These two protein chains interact to form a complex.

Sequence of protein 2:
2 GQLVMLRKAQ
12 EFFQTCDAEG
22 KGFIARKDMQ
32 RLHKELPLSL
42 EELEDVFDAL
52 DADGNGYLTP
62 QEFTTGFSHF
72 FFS

Contacts between the two chains:
Residue L39 in protein 2 is in contact with residue S18 in protein 1 (closest heavy-atom distance 3.7 Å).
Residue F71 in protein 2 is in contact with residue N17 in protein 1 (closest heavy-atom distance 3.9 Å).
Residue C17 in protein 2 contacts residue F15 in protein 1 (closest heavy-atom distance 4.2 Å).
Residue L37 in protein 2 is in contact with residue S18 in protein 1 (closest heavy-atom distance 3.9 Å).
Residue L37 in protein 2 is in contact with residue L19 in protein 1 (closest heavy-atom distance 4.0 Å).
Residue D46 in protein 2 contacts residue V11 in protein 1 (closest heavy-atom distance 4.1 Å).
Residue E43 in protein 2 is in contact with residue V11 in protein 1 (closest heavy-atom distance 3.6 Å).
Residue F64 in protein 2 contacts residue F15 in protein 1 (closest heavy-atom distance 4.6 Å).
Residue M30 in protein 2 contacts residue F15 in protein 1 (closest heavy-atom distance 3.8 Å).
Residue F68 in protein 2 is in contact with residue F16 in protein 1 (closest heavy-atom distance 3.3 Å).
Residue V47 in protein 2 contacts residue V11 in protein 1 (closest heavy-atom distance 3.3 Å).
Residue K9 in protein 2 is in contact with residue L20 in protein 1 (closest heavy-atom distance 4.0 Å).
Residue T16 in protein 2 is in contact with residue L19 in protein 1 (closest heavy-atom distance 4.3 Å).
Residue F64 in protein 2 is in contact with residue F16 in protein 1 (closest heavy-atom distance 4.3 Å).
Residue V47 in protein 2 contacts residue L12 in protein 1 (closest heavy-atom distance 4.0 Å).
Residue P38 in protein 2 contacts residue S18 in protein 1 (closest heavy-atom distance 4.3 Å).
Residue L33 in protein 2 is in contact with residue F15 in protein 1 (closest heavy-atom distance 3.5 Å).
Residue F71 in protein 2 is in contact with residue A13 in protein 1 (closest heavy-atom distance 3.8 Å).
Residue L51 in protein 2 interacts with residue F15 in protein 1 (closest heavy-atom distance 4.6 Å).
Residue L39 in protein 2 is in contact with residue N14 in protein 1 (closest heavy-atom distance 4.2 Å).
Residue F13 in protein 2 is in contact with residue L20 in protein 1 (closest heavy-atom distance 3.7 Å).
Residue F71 in protein 2 is in contact with residue L20 in protein 1 (closest heavy-atom distance 4.3 Å).
Residue L44 in protein 2 interacts with residue F15 in protein 1 (closest heavy-atom distance 4.2 Å).
Residue L39 in protein 2 is in contact with residue V11 in protein 1 (closest heavy-atom distance 4.5 Å).
Residue F71 in protein 2 is in contact with residue F16 in protein 1 (closest heavy-atom distance 3.5 Å).
Residue F13 in protein 2 is in contact with residue L19 in protein 1 (closest heavy-atom distance 3.8 Å).
Residue G67 in protein 2 interacts with residue F16 in protein 1 (closest heavy-atom distance 4.2 Å).
Residue L51 in protein 2 is in contact with residue L12 in protein 1 (closest heavy-atom distance 4.0 Å).
Residue L51 in protein 2 interacts with residue F16 in protein 1 (closest heavy-atom distance 4.7 Å).
Residue A50 in protein 2 is in contact with residue L12 in protein 1 (closest heavy-atom distance 4.0 Å).
Residue V47 in protein 2 interacts with residue F15 in protein 1 (closest heavy-atom distance 3.6 Å).
Residue L37 in protein 2 is in contact with residue F15 in protein 1 (closest heavy-atom distance 3.9 Å).
Residue F71 in protein 2 contacts residue L12 in protein 1 (closest heavy-atom distance 4.6 Å).
Residue L39 in protein 2 contacts residue F15 in protein 1 (closest heavy-atom distance 4.3 Å).
Residue F13 in protein 2 is in contact with residue F16 in protein 1 (closest heavy-atom distance 4.6 Å).

Sequence of protein 1:
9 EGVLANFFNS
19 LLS